Contacts between the two chains:
Residue L298 in protein 1 interacts with residue L108 in protein 2 (closest heavy-atom distance 3.5 Å).
Residue S343 in protein 1 is in contact with residue I152 in protein 2 (closest heavy-atom distance 3.1 Å).
Residue K392 in protein 1 contacts residue D184 in protein 2 (closest heavy-atom distance 3.4 Å).
Residue L298 in protein 1 interacts with residue V126 in protein 2 (closest heavy-atom distance 3.6 Å).
Residue D400 in protein 1 contacts residue W59 in protein 2 (closest heavy-atom distance 3.7 Å).
Residue A295 in protein 1 contacts residue L64 in protein 2 (closest heavy-atom distance 3.8 Å).
Residue F303 in protein 1 contacts residue F60 in protein 2 (closest heavy-atom distance 4.2 Å).
Residue S342 in protein 1 interacts with residue N151 in protein 2 (closest heavy-atom distance 3.3 Å).
Residue L344 in protein 1 interacts with residue I152 in protein 2 (closest heavy-atom distance 3.8 Å).
Residue Y256 in protein 1 contacts residue K57 in protein 2 (closest heavy-atom distance 3.8 Å).
Residue L346 in protein 1 contacts residue Y153 in protein 2 (closest heavy-atom distance 3.6 Å).
Residue D401 in protein 1 contacts residue W59 in protein 2 (closest heavy-atom distance 3.4 Å).
Residue P396 in protein 1 is in contact with residue N63 in protein 2 (closest heavy-atom distance 4.3 Å).
Residue G394 in protein 1 contacts residue L64 in protein 2 (closest heavy-atom distance 4.1 Å).
Residue F300 in protein 1 contacts residue V126 in protein 2 (closest heavy-atom distance 3.6 Å).
Residue Y307 in protein 1 interacts with residue L49 in protein 2 (closest heavy-atom distance 3.7 Å).
Residue N294 in protein 1 interacts with residue W59 in protein 2 (closest heavy-atom distance 3.3 Å).
Residue L346 in protein 1 is in contact with residue D184 in protein 2 (closest heavy-atom distance 4.3 Å).
Residue A295 in protein 1 is in contact with residue F60 in protein 2 (closest heavy-atom distance 3.5 Å).
Residue L403 in protein 1 contacts residue W59 in protein 2 (closest heavy-atom distance 4.2 Å).
Residue V399 in protein 1 is in contact with residue W59 in protein 2 (closest heavy-atom distance 3.5 Å).
Residue S345 in protein 1 is in contact with residue N151 in protein 2 (closest heavy-atom distance 3.6 Å).
Residue L393 in protein 1 contacts residue I152 in protein 2 (closest heavy-atom distance 4.3 Å).
Residue K392 in protein 1 interacts with residue W154 in protein 2 (closest heavy-atom distance 2.9 Å).
Residue V399 in protein 1 interacts with residue N63 in protein 2 (closest heavy-atom distance 3.5 Å).
Residue W395 in protein 1 interacts with residue L64 in protein 2 (closest heavy-atom distance 3.5 Å).
Residue P396 in protein 1 interacts with residue L64 in protein 2 (closest heavy-atom distance 3.7 Å).
Residue L298 in protein 1 contacts residue Q92 in protein 2 (closest heavy-atom distance 3.6 Å).
Residue L298 in protein 1 contacts residue R107 in protein 2 (closest heavy-atom distance 3.4 Å).
Residue K392 in protein 1 contacts residue P124 in protein 2 (closest heavy-atom distance 4.3 Å).
Residue A297 in protein 1 contacts residue I109 in protein 2 (closest heavy-atom distance 3.9 Å).
Residue P405 in protein 1 is in contact with residue P50 in protein 2 (closest heavy-atom distance 4.1 Å).
Residue P240 in protein 1 is in contact with residue L49 in protein 2 (closest heavy-atom distance 3.8 Å).
Residue S296 in protein 1 contacts residue K111 in protein 2 (closest heavy-atom distance 3.9 Å).
Residue S296 in protein 1 interacts with residue I109 in protein 2 (closest heavy-atom distance 4.3 Å).
Residue E299 in protein 1 interacts with residue R107 in protein 2 (closest heavy-atom distance 2.4 Å).
Residue L393 in protein 1 is in contact with residue P124 in protein 2 (closest heavy-atom distance 3.5 Å).
Residue L346 in protein 1 interacts with residue M182 in protein 2 (closest heavy-atom distance 4.3 Å).
Residue L403 in protein 1 contacts residue L49 in protein 2 (closest heavy-atom distance 3.4 Å).
Residue S305 in protein 1 is in contact with residue W59 in protein 2 (closest heavy-atom distance 4.3 Å).
Residue W395 in protein 1 interacts with residue F60 in protein 2 (closest heavy-atom distance 3.7 Å).
Residue W245 in protein 1 contacts residue W59 in protein 2 (closest heavy-atom distance 3.9 Å).
Residue V292 in protein 1 is in contact with residue K57 in protein 2 (closest heavy-atom distance 3.9 Å).
Residue L346 in protein 1 interacts with residue N183 in protein 2 (closest heavy-atom distance 3.9 Å).
Residue P396 in protein 1 interacts with residue F60 in protein 2 (closest heavy-atom distance 3.5 Å).
Residue F347 in protein 1 interacts with residue I152 in protein 2 (closest heavy-atom distance 3.8 Å).
Residue P402 in protein 1 contacts residue W59 in protein 2 (closest heavy-atom distance 3.4 Å).
Residue L403 in protein 1 is in contact with residue P50 in protein 2 (closest heavy-atom distance 3.7 Å).
Residue G394 in protein 1 is in contact with residue V122 in protein 2 (closest heavy-atom distance 3.8 Å).
Residue V399 in protein 1 is in contact with residue F60 in protein 2 (closest heavy-atom distance 4.2 Å).
Residue N294 in protein 1 is in contact with residue F60 in protein 2 (closest heavy-atom distance 3.7 Å).
Residue L346 in protein 1 contacts residue I152 in protein 2 (closest heavy-atom distance 3.3 Å).
Residue F300 in protein 1 contacts residue G150 in protein 2 (closest heavy-atom distance 3.7 Å).
Residue S343 in protein 1 contacts residue N151 in protein 2 (closest heavy-atom distance 3.6 Å).
Residue K391 in protein 1 contacts residue W154 in protein 2 (closest heavy-atom distance 4.2 Å).
Residue E290 in protein 1 interacts with residue L49 in protein 2 (closest heavy-atom distance 3.3 Å).
Residue S343 in protein 1 interacts with residue G150 in protein 2 (closest heavy-atom distance 3.2 Å).
Residue E290 in protein 1 contacts residue K48 in protein 2 (closest heavy-atom distance 4.1 Å).
Residue L298 in protein 1 interacts with residue I109 in protein 2 (closest heavy-atom distance 4.2 Å).
Residue P402 in protein 1 interacts with residue P50 in protein 2 (closest heavy-atom distance 3.9 Å).

This data describes a binding interaction between two proteins.

Sequence of protein 2:
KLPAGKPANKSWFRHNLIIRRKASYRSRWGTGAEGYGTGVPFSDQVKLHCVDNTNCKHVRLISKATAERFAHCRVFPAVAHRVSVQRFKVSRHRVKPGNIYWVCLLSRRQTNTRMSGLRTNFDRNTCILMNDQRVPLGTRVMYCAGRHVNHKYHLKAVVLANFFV

Sequence of protein 1:
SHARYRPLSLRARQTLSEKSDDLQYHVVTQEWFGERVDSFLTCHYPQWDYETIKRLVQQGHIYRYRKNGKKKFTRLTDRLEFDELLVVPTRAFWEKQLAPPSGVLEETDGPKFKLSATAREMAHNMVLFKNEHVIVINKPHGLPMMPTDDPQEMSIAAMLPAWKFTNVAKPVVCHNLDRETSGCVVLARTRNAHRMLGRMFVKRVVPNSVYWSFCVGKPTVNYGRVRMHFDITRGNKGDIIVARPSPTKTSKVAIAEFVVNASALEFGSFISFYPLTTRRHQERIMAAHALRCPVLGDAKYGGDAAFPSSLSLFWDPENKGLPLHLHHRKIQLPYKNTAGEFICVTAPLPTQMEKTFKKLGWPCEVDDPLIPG